Sequence of chain B:
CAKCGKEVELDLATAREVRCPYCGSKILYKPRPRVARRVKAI

Sequence of chain A:
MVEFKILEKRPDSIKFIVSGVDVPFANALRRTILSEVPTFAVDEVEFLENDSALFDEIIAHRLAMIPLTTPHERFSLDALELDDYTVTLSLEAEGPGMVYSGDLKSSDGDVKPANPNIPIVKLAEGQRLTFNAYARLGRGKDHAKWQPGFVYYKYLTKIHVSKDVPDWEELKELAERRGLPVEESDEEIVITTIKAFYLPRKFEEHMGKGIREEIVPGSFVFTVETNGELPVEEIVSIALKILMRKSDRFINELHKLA

This data describes a binding interaction between two proteins.

Contacts between the two chains:
Residue N50 in chain A is in contact with residue R39 in chain B (closest heavy-atom distance 2.9 Å).
Residue E44 in chain A contacts residue V46 in chain B (closest heavy-atom distance 3.9 Å).
Residue K145 in chain A contacts residue I49 in chain B (closest heavy-atom distance 3.9 Å).
Residue D43 in chain A interacts with residue K47 in chain B (closest heavy-atom distance 3.9 Å).
Residue V45 in chain A is in contact with residue R44 in chain B (closest heavy-atom distance 3.5 Å).
Residue F47 in chain A contacts residue V46 in chain B (closest heavy-atom distance 3.5 Å).
Residue D43 in chain A is in contact with residue I49 in chain B (closest heavy-atom distance 4.5 Å).
Residue E44 in chain A is in contact with residue R45 in chain B (closest heavy-atom distance 3.8 Å).
Residue E49 in chain A contacts residue R39 in chain B (closest heavy-atom distance 3.3 Å).
Residue F47 in chain A interacts with residue R44 in chain B (closest heavy-atom distance 2.3 Å).
Residue L48 in chain A interacts with residue R44 in chain B (closest heavy-atom distance 4.8 Å).
Residue L48 in chain A contacts residue P40 in chain B (closest heavy-atom distance 3.9 Å).
Residue D51 in chain A contacts residue R39 in chain B (closest heavy-atom distance 4.6 Å).
Residue V45 in chain A contacts residue R45 in chain B (closest heavy-atom distance 3.2 Å).
Residue F47 in chain A contacts residue V42 in chain B (closest heavy-atom distance 3.5 Å).
Residue D56 in chain A contacts residue V46 in chain B (closest heavy-atom distance 3.5 Å).
Residue A60 in chain A is in contact with residue A48 in chain B (closest heavy-atom distance 3.2 Å).
Residue E49 in chain A contacts residue R41 in chain B (closest heavy-atom distance 3.2 Å).
Residue E49 in chain A contacts residue V42 in chain B (closest heavy-atom distance 4.9 Å).
Residue V45 in chain A contacts residue V46 in chain B (closest heavy-atom distance 2.5 Å).
Residue H61 in chain A interacts with residue I49 in chain B (closest heavy-atom distance 3.3 Å).
Residue E46 in chain A contacts residue V46 in chain B (closest heavy-atom distance 4.6 Å).
Residue V42 in chain A contacts residue A48 in chain B (closest heavy-atom distance 3.6 Å).
Residue E57 in chain A is in contact with residue V46 in chain B (closest heavy-atom distance 3.9 Å).
Residue H61 in chain A is in contact with residue A48 in chain B (closest heavy-atom distance 4.1 Å).
Residue E44 in chain A contacts residue A48 in chain B (closest heavy-atom distance 3.7 Å).
Residue F47 in chain A is in contact with residue R45 in chain B (closest heavy-atom distance 4.4 Å).
Residue D56 in chain A is in contact with residue R44 in chain B (closest heavy-atom distance 4.9 Å).
Residue E46 in chain A interacts with residue R45 in chain B (closest heavy-atom distance 3.5 Å).
Residue F47 in chain A is in contact with residue R39 in chain B (closest heavy-atom distance 3.9 Å).
Residue V45 in chain A contacts residue K47 in chain B (closest heavy-atom distance 4.7 Å).
Residue K145 in chain A interacts with residue A48 in chain B (closest heavy-atom distance 2.3 Å).
Residue D43 in chain A interacts with residue A48 in chain B (closest heavy-atom distance 3.1 Å).
Residue H143 in chain A is in contact with residue I49 in chain B (closest heavy-atom distance 2.4 Å).
Residue E44 in chain A is in contact with residue K47 in chain B (closest heavy-atom distance 3.9 Å).
Residue E46 in chain A is in contact with residue R44 in chain B (closest heavy-atom distance 3.1 Å).
Residue A60 in chain A is in contact with residue V46 in chain B (closest heavy-atom distance 3.8 Å).
Residue L48 in chain A contacts residue R41 in chain B (closest heavy-atom distance 3.0 Å).
Residue A64 in chain A is in contact with residue A48 in chain B (closest heavy-atom distance 3.8 Å).
Residue E46 in chain A is in contact with residue A43 in chain B (closest heavy-atom distance 3.3 Å).
Residue D56 in chain A interacts with residue R39 in chain B (closest heavy-atom distance 3.1 Å).
Residue L48 in chain A interacts with residue A43 in chain B (closest heavy-atom distance 4.3 Å).
Residue L48 in chain A is in contact with residue V42 in chain B (closest heavy-atom distance 3.2 Å).
Residue L48 in chain A interacts with residue R39 in chain B (closest heavy-atom distance 4.5 Å).
Residue V45 in chain A interacts with residue A48 in chain B (closest heavy-atom distance 4.1 Å).
Residue F47 in chain A interacts with residue A43 in chain B (closest heavy-atom distance 3.6 Å).
Residue R128 in chain A contacts residue R41 in chain B (closest heavy-atom distance 4.4 Å).